The following describes two proteins that form a bound complex.

Sequence of protein 1:
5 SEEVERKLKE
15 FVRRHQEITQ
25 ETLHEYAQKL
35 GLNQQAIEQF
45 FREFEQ

Contacts between the two chains:
Residue Q38 in protein 2 contacts residue F15 in protein 1 (closest heavy-atom distance 3.7 Å).
Residue H19 in protein 2 is in contact with residue Y30 in protein 1 (closest heavy-atom distance 4.9 Å).
Residue F44 in protein 2 contacts residue K11 in protein 1 (closest heavy-atom distance 3.1 Å).
Residue L34 in protein 2 is in contact with residue H19 in protein 1 (closest heavy-atom distance 3.5 Å).
Residue N37 in protein 2 interacts with residue F15 in protein 1 (closest heavy-atom distance 3.3 Å).
Residue L12 in protein 2 is in contact with residue F45 in protein 1 (closest heavy-atom distance 4.0 Å).
Residue T26 in protein 2 contacts residue Y30 in protein 1 (closest heavy-atom distance 3.4 Å).
Residue Y30 in protein 2 contacts residue T23 in protein 1 (closest heavy-atom distance 2.8 Å).
Residue F15 in protein 2 interacts with residue Q38 in protein 1 (closest heavy-atom distance 3.8 Å).
Residue T23 in protein 2 is in contact with residue Y30 in protein 1 (closest heavy-atom distance 2.6 Å).
Residue R18 in protein 2 contacts residue N37 in protein 1 (closest heavy-atom distance 3.3 Å).
Residue I22 in protein 2 interacts with residue N37 in protein 1 (closest heavy-atom distance 3.8 Å).
Residue V8 in protein 2 contacts residue F44 in protein 1 (closest heavy-atom distance 4.0 Å).
Residue I22 in protein 2 is in contact with residue Y30 in protein 1 (closest heavy-atom distance 3.8 Å).
Residue T23 in protein 2 is in contact with residue L34 in protein 1 (closest heavy-atom distance 4.7 Å).
Residue N37 in protein 2 contacts residue I22 in protein 1 (closest heavy-atom distance 3.9 Å).
Residue E14 in protein 2 interacts with residue N37 in protein 1 (closest heavy-atom distance 4.6 Å).
Residue L34 in protein 2 interacts with residue I22 in protein 1 (closest heavy-atom distance 4.0 Å).
Residue F44 in protein 2 interacts with residue E7 in protein 1 (closest heavy-atom distance 3.8 Å).
Residue F15 in protein 2 interacts with residue N37 in protein 1 (closest heavy-atom distance 3.1 Å).
Residue F48 in protein 2 contacts residue V8 in protein 1 (closest heavy-atom distance 3.4 Å).
Residue K33 in protein 2 interacts with residue T26 in protein 1 (closest heavy-atom distance 4.5 Å).
Residue A40 in protein 2 interacts with residue K11 in protein 1 (closest heavy-atom distance 4.7 Å).
Residue E25 in protein 2 interacts with residue K33 in protein 1 (closest heavy-atom distance 3.6 Å).
Residue Q3 in protein 2 is in contact with residue F48 in protein 1 (closest heavy-atom distance 3.2 Å).
Residue L12 in protein 2 contacts residue I41 in protein 1 (closest heavy-atom distance 3.9 Å).
Residue K11 in protein 2 interacts with residue F44 in protein 1 (closest heavy-atom distance 3.7 Å).
Residue E29 in protein 2 interacts with residue E29 in protein 1 (closest heavy-atom distance 3.2 Å).
Residue I41 in protein 2 is in contact with residue F15 in protein 1 (closest heavy-atom distance 3.8 Å).
Residue E7 in protein 2 interacts with residue F44 in protein 1 (closest heavy-atom distance 3.5 Å).
Residue I41 in protein 2 interacts with residue K11 in protein 1 (closest heavy-atom distance 4.4 Å).
Residue K33 in protein 2 contacts residue E29 in protein 1 (closest heavy-atom distance 4.4 Å).
Residue T26 in protein 2 is in contact with residue T26 in protein 1 (closest heavy-atom distance 3.8 Å).
Residue I22 in protein 2 is in contact with residue L34 in protein 1 (closest heavy-atom distance 3.5 Å).
Residue K11 in protein 2 is in contact with residue I41 in protein 1 (closest heavy-atom distance 3.5 Å).
Residue H19 in protein 2 interacts with residue L34 in protein 1 (closest heavy-atom distance 3.9 Å).
Residue F15 in protein 2 is in contact with residue I41 in protein 1 (closest heavy-atom distance 3.7 Å).
Residue V8 in protein 2 interacts with residue F48 in protein 1 (closest heavy-atom distance 3.9 Å).
Residue R51 in protein 2 contacts residue E7 in protein 1 (closest heavy-atom distance 3.6 Å).
Residue T26 in protein 2 contacts residue K33 in protein 1 (closest heavy-atom distance 5.0 Å).
Residue E29 in protein 2 interacts with residue K33 in protein 1 (closest heavy-atom distance 4.8 Å).
Residue L34 in protein 2 is in contact with residue T23 in protein 1 (closest heavy-atom distance 4.8 Å).
Residue V8 in protein 2 contacts residue F45 in protein 1 (closest heavy-atom distance 4.0 Å).
Residue F48 in protein 2 interacts with residue E7 in protein 1 (closest heavy-atom distance 3.4 Å).
Residue Y30 in protein 2 is in contact with residue I22 in protein 1 (closest heavy-atom distance 3.8 Å).
Residue N37 in protein 2 contacts residue H19 in protein 1 (closest heavy-atom distance 3.6 Å).
Residue I22 in protein 2 interacts with residue K33 in protein 1 (closest heavy-atom distance 3.7 Å).
Residue I41 in protein 2 interacts with residue L12 in protein 1 (closest heavy-atom distance 3.7 Å).
Residue N37 in protein 2 interacts with residue R18 in protein 1 (closest heavy-atom distance 3.6 Å).
Residue Y30 in protein 2 interacts with residue T26 in protein 1 (closest heavy-atom distance 3.6 Å).
Residue F45 in protein 2 is in contact with residue V8 in protein 1 (closest heavy-atom distance 4.5 Å).
Residue F44 in protein 2 interacts with residue V8 in protein 1 (closest heavy-atom distance 4.2 Å).
Residue F45 in protein 2 interacts with residue L12 in protein 1 (closest heavy-atom distance 3.9 Å).
Residue H19 in protein 2 interacts with residue N37 in protein 1 (closest heavy-atom distance 3.8 Å).
Residue Y30 in protein 2 interacts with residue H19 in protein 1 (closest heavy-atom distance 3.7 Å).
Residue K33 in protein 2 contacts residue I22 in protein 1 (closest heavy-atom distance 3.8 Å).

Sequence of protein 2:
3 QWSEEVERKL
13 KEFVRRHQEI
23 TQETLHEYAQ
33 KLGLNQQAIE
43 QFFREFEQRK